These two protein chains interact to form a complex.

Sequence of the second protein:
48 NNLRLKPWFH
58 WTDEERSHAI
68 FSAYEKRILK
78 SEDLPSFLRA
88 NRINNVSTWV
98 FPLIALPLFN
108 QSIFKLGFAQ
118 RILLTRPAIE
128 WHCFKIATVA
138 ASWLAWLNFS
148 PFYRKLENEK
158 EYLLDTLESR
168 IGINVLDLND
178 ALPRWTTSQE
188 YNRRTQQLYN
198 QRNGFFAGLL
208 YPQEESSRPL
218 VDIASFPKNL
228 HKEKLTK

Interface contacts:
Residue Y165 in the first protein contacts residue R123 in the second protein (closest heavy-atom distance 3.5 Å).
Residue Y165 in the first protein is in contact with residue T122 in the second protein (closest heavy-atom distance 4.2 Å).
Residue E172 in the first protein interacts with residue L121 in the second protein (closest heavy-atom distance 4.0 Å).
Residue F225 in the first protein contacts residue Q117 in the second protein (closest heavy-atom distance 4.7 Å).
Residue F225 in the first protein interacts with residue L121 in the second protein (closest heavy-atom distance 3.9 Å).
Residue L227 in the first protein contacts residue L121 in the second protein (closest heavy-atom distance 4.5 Å).
Residue Y165 in the first protein is in contact with residue L120 in the second protein (closest heavy-atom distance 4.7 Å).
Residue Q164 in the first protein interacts with residue A125 in the second protein (closest heavy-atom distance 4.1 Å).
Residue Q164 in the first protein interacts with residue P124 in the second protein (closest heavy-atom distance 3.3 Å).
Residue W212 in the first protein contacts residue T122 in the second protein (closest heavy-atom distance 3.1 Å).
Residue Y196 in the first protein contacts residue T122 in the second protein (closest heavy-atom distance 2.9 Å).
Residue Y165 in the first protein interacts with residue P124 in the second protein (closest heavy-atom distance 3.9 Å).
Residue F225 in the first protein is in contact with residue R118 in the second protein (closest heavy-atom distance 3.6 Å).
Residue A166 in the first protein contacts residue L121 in the second protein (closest heavy-atom distance 3.8 Å).
Residue S167 in the first protein contacts residue T122 in the second protein (closest heavy-atom distance 4.1 Å).
Residue Y165 in the first protein contacts residue L121 in the second protein (closest heavy-atom distance 3.4 Å).
Residue S167 in the first protein interacts with residue L121 in the second protein (closest heavy-atom distance 3.4 Å).
Residue W212 in the first protein contacts residue R118 in the second protein (closest heavy-atom distance 4.0 Å).
Residue F225 in the first protein is in contact with residue T122 in the second protein (closest heavy-atom distance 4.8 Å).

Sequence of the first protein:
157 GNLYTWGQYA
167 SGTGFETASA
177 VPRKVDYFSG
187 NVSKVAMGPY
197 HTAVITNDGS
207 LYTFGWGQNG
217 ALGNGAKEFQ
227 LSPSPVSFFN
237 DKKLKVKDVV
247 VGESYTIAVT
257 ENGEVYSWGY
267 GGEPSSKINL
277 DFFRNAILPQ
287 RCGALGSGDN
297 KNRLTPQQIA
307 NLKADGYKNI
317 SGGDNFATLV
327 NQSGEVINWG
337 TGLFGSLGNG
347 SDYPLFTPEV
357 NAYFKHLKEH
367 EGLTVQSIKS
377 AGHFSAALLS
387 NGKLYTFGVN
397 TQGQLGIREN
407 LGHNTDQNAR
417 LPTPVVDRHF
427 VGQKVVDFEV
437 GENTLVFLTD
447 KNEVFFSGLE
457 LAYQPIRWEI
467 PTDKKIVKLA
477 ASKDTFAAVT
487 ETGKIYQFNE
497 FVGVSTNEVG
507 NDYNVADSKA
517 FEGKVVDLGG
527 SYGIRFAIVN